Sequence of the first protein:
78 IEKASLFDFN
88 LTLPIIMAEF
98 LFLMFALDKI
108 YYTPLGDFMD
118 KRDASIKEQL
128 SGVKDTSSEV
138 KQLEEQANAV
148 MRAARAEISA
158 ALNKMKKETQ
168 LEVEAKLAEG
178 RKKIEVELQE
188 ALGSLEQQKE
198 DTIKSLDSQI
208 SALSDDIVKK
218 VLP

Sequence of the second protein:
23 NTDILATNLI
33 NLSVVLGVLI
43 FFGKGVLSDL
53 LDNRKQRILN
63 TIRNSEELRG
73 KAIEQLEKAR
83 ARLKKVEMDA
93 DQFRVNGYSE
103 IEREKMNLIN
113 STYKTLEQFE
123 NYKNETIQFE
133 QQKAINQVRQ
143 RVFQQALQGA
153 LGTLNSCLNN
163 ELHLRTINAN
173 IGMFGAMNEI

Contacts between the two chains:
Residue L118 in the second protein contacts residue K173 in the first protein (closest heavy-atom distance 4.2 Å).
Residue V140 in the second protein contacts residue K196 in the first protein (closest heavy-atom distance 3.7 Å).
Residue A171 in the second protein contacts residue P220 in the first protein (closest heavy-atom distance 3.7 Å).
Residue T114 in the second protein interacts with residue V170 in the first protein (closest heavy-atom distance 3.7 Å).
Residue A136 in the second protein is in contact with residue K196 in the first protein (closest heavy-atom distance 3.7 Å).
Residue R71 in the second protein is in contact with residue Q126 in the first protein (closest heavy-atom distance 2.9 Å).
Residue Q133 in the second protein contacts residue L192 in the first protein (closest heavy-atom distance 3.8 Å).
Residue A148 in the second protein contacts residue S211 in the first protein (closest heavy-atom distance 3.2 Å).
Residue Q77 in the second protein interacts with residue V137 in the first protein (closest heavy-atom distance 3.5 Å).
Residue L78 in the second protein contacts residue T133 in the first protein (closest heavy-atom distance 3.8 Å).
Residue S67 in the second protein contacts residue Q126 in the first protein (closest heavy-atom distance 3.6 Å).
Residue S67 in the second protein is in contact with residue I123 in the first protein (closest heavy-atom distance 3.1 Å).
Residue A152 in the second protein interacts with residue I214 in the first protein (closest heavy-atom distance 3.8 Å).
Residue D91 in the second protein interacts with residue M148 in the first protein (closest heavy-atom distance 3.6 Å).
Residue Q147 in the second protein contacts residue I207 in the first protein (closest heavy-atom distance 3.7 Å).
Residue F121 in the second protein contacts residue I181 in the first protein (closest heavy-atom distance 4.1 Å).
Residue L78 in the second protein is in contact with residue V137 in the first protein (closest heavy-atom distance 3.6 Å).
Residue A74 in the second protein is in contact with residue V130 in the first protein (closest heavy-atom distance 3.6 Å).
Residue A81 in the second protein is in contact with residue V137 in the first protein (closest heavy-atom distance 4.2 Å).
Residue T114 in the second protein is in contact with residue L174 in the first protein (closest heavy-atom distance 3.7 Å).
Residue R56 in the second protein contacts residue R119 in the first protein (closest heavy-atom distance 3.8 Å).
Residue R96 in the second protein contacts residue I155 in the first protein (closest heavy-atom distance 3.6 Å).
Residue L85 in the second protein contacts residue L140 in the first protein (closest heavy-atom distance 4.0 Å).
Residue V144 in the second protein is in contact with residue L210 in the first protein (closest heavy-atom distance 3.8 Å).
Residue E132 in the second protein interacts with residue L189 in the first protein (closest heavy-atom distance 3.7 Å).
Residue E122 in the second protein interacts with residue I181 in the first protein (closest heavy-atom distance 3.5 Å).
Residue L156 in the second protein interacts with residue V218 in the first protein (closest heavy-atom distance 3.9 Å).
Residue I129 in the second protein contacts residue E184 in the first protein (closest heavy-atom distance 4.0 Å).
Residue I64 in the second protein is in contact with residue I123 in the first protein (closest heavy-atom distance 3.9 Å).
Residue L110 in the second protein is in contact with residue K163 in the first protein (closest heavy-atom distance 4.0 Å).
Residue V144 in the second protein is in contact with residue I207 in the first protein (closest heavy-atom distance 3.7 Å).
Residue K107 in the second protein interacts with residue T166 in the first protein (closest heavy-atom distance 3.4 Å).
Residue L156 in the second protein is in contact with residue V215 in the first protein (closest heavy-atom distance 3.9 Å).
Residue A92 in the second protein contacts residue A151 in the first protein (closest heavy-atom distance 3.5 Å).
Residue K125 in the second protein is in contact with residue L185 in the first protein (closest heavy-atom distance 3.4 Å).
Residue V140 in the second protein contacts residue I200 in the first protein (closest heavy-atom distance 3.7 Å).
Residue I129 in the second protein contacts residue L185 in the first protein (closest heavy-atom distance 3.8 Å).
Residue A148 in the second protein interacts with residue I214 in the first protein (closest heavy-atom distance 4.2 Å).
Residue R82 in the second protein is in contact with residue L140 in the first protein (closest heavy-atom distance 3.3 Å).
Residue F95 in the second protein contacts residue R152 in the first protein (closest heavy-atom distance 3.8 Å).
Residue K125 in the second protein contacts residue E182 in the first protein (closest heavy-atom distance 3.6 Å).
Residue K125 in the second protein is in contact with residue I181 in the first protein (closest heavy-atom distance 3.1 Å).
Residue K107 in the second protein contacts residue M162 in the first protein (closest heavy-atom distance 2.6 Å).
Residue I103 in the second protein is in contact with residue L159 in the first protein (closest heavy-atom distance 3.4 Å).
Residue T63 in the second protein interacts with residue I123 in the first protein (closest heavy-atom distance 3.2 Å).
Residue I111 in the second protein is in contact with residue V170 in the first protein (closest heavy-atom distance 3.7 Å).
Residue I60 in the second protein contacts residue R119 in the first protein (closest heavy-atom distance 2.6 Å).
Residue K107 in the second protein interacts with residue K163 in the first protein (closest heavy-atom distance 3.3 Å).
Residue I129 in the second protein interacts with residue A188 in the first protein (closest heavy-atom distance 3.8 Å).
Residue L70 in the second protein is in contact with residue V130 in the first protein (closest heavy-atom distance 3.4 Å).
Residue A74 in the second protein contacts residue T133 in the first protein (closest heavy-atom distance 3.2 Å).
Residue V88 in the second protein interacts with residue M148 in the first protein (closest heavy-atom distance 2.8 Å).
Residue F95 in the second protein is in contact with residue I155 in the first protein (closest heavy-atom distance 3.3 Å).
Residue A81 in the second protein contacts residue L140 in the first protein (closest heavy-atom distance 3.8 Å).
Residue F121 in the second protein interacts with residue R178 in the first protein (closest heavy-atom distance 3.5 Å).
Residue A92 in the second protein contacts residue V147 in the first protein (closest heavy-atom distance 4.1 Å).
Residue L78 in the second protein interacts with residue E136 in the first protein (closest heavy-atom distance 3.7 Å).
Residue L85 in the second protein is in contact with residue A144 in the first protein (closest heavy-atom distance 3.8 Å).
Residue R143 in the second protein interacts with residue I200 in the first protein (closest heavy-atom distance 3.4 Å).
Residue R96 in the second protein is in contact with residue E154 in the first protein (closest heavy-atom distance 3.3 Å).

These two protein chains interact to form a complex.